Sequence of chain A:
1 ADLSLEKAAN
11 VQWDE

Sequence of chain B:
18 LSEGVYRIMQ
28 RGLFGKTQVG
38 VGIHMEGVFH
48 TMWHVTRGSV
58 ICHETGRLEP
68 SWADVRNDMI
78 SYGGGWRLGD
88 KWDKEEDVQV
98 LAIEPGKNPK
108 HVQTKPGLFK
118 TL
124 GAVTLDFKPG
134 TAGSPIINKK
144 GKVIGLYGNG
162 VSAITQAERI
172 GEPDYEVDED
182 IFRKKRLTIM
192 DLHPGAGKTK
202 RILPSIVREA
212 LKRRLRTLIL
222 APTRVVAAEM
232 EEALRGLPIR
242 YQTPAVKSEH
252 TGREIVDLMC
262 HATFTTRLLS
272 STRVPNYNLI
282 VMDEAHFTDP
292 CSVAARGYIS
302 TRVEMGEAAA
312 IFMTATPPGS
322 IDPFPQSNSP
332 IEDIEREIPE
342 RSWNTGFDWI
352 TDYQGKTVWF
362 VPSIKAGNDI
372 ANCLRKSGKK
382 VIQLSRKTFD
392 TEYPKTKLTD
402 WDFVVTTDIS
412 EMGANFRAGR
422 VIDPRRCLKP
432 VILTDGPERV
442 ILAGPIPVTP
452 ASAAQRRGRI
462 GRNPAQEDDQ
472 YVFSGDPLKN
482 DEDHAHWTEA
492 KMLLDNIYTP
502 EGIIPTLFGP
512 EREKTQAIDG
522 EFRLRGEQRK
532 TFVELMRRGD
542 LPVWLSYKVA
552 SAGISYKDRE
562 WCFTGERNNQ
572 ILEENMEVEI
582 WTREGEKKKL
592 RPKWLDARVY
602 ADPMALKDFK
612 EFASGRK

Contacts between the two chains:
Residue M42 in chain B is in contact with residue V11 in chain A (closest heavy-atom distance 3.8 Å).
Residue I140 in chain B contacts residue V11 in chain A (closest heavy-atom distance 3.6 Å).
Residue S56 in chain B interacts with residue L3 in chain A (closest heavy-atom distance 3.8 Å).
Residue G21 in chain B contacts residue A9 in chain A (closest heavy-atom distance 3.6 Å).
Residue G21 in chain B is in contact with residue N10 in chain A (closest heavy-atom distance 3.9 Å).
Residue Q110 in chain B interacts with residue W13 in chain A (closest heavy-atom distance 3.9 Å).
Residue V22 in chain B is in contact with residue N10 in chain A (closest heavy-atom distance 4.3 Å).
Residue R24 in chain B interacts with residue S4 in chain A (closest heavy-atom distance 3.6 Å).
Residue N141 in chain B is in contact with residue W13 in chain A (closest heavy-atom distance 3.0 Å).
Residue H108 in chain B is in contact with residue D14 in chain A (closest heavy-atom distance 3.8 Å).
Residue L65 in chain B contacts residue L5 in chain A (closest heavy-atom distance 3.9 Å).
Residue D94 in chain B interacts with residue W13 in chain A (closest heavy-atom distance 3.3 Å).
Residue V22 in chain B interacts with residue E6 in chain A (closest heavy-atom distance 4.3 Å).
Residue P106 in chain B contacts residue A8 in chain A (closest heavy-atom distance 4.1 Å).
Residue Q27 in chain B interacts with residue D2 in chain A (closest heavy-atom distance 3.8 Å).
Residue I100 in chain B is in contact with residue A8 in chain A (closest heavy-atom distance 3.9 Å).
Residue V22 in chain B contacts residue A8 in chain A (closest heavy-atom distance 2.8 Å).
Residue V95 in chain B contacts residue W13 in chain A (closest heavy-atom distance 4.0 Å).
Residue V146 in chain B interacts with residue V11 in chain A (closest heavy-atom distance 4.2 Å).
Residue R28 in chain B is in contact with residue D2 in chain A (closest heavy-atom distance 3.1 Å).
Residue Y23 in chain B interacts with residue E6 in chain A (closest heavy-atom distance 3.4 Å).
Residue E20 in chain B contacts residue N10 in chain A (closest heavy-atom distance 3.1 Å).
Residue M26 in chain B is in contact with residue D2 in chain A (closest heavy-atom distance 4.1 Å).
Residue F46 in chain B is in contact with residue L5 in chain A (closest heavy-atom distance 3.5 Å).
Residue I58 in chain B is in contact with residue L5 in chain A (closest heavy-atom distance 3.6 Å).
Residue I58 in chain B is in contact with residue S4 in chain A (closest heavy-atom distance 4.3 Å).
Residue Y23 in chain B interacts with residue K7 in chain A (closest heavy-atom distance 3.5 Å).
Residue I25 in chain B interacts with residue L5 in chain A (closest heavy-atom distance 4.1 Å).
Residue M26 in chain B interacts with residue L3 in chain A (closest heavy-atom distance 3.4 Å).
Residue L98 in chain B interacts with residue N10 in chain A (closest heavy-atom distance 3.5 Å).
Residue R24 in chain B interacts with residue L5 in chain A (closest heavy-atom distance 3.5 Å).
Residue Q96 in chain B contacts residue D14 in chain A (closest heavy-atom distance 3.0 Å).
Residue R24 in chain B interacts with residue E6 in chain A (closest heavy-atom distance 2.8 Å).
Residue I140 in chain B contacts residue Q12 in chain A (closest heavy-atom distance 3.8 Å).
Residue Y23 in chain B contacts residue L5 in chain A (closest heavy-atom distance 4.0 Å).
Residue C59 in chain B interacts with residue L3 in chain A (closest heavy-atom distance 2.8 Å).
Residue I58 in chain B interacts with residue L3 in chain A (closest heavy-atom distance 3.8 Å).
Residue Q96 in chain B is in contact with residue W13 in chain A (closest heavy-atom distance 3.4 Å).
Residue R24 in chain B interacts with residue A8 in chain A (closest heavy-atom distance 4.0 Å).
Residue M26 in chain B interacts with residue S4 in chain A (closest heavy-atom distance 2.9 Å).
Residue I140 in chain B is in contact with residue W13 in chain A (closest heavy-atom distance 3.8 Å).
Residue P106 in chain B is in contact with residue A9 in chain A (closest heavy-atom distance 4.3 Å).
Residue V22 in chain B is in contact with residue K7 in chain A (closest heavy-atom distance 3.5 Å).
Residue G144 in chain B is in contact with residue V11 in chain A (closest heavy-atom distance 3.4 Å).
Residue C59 in chain B contacts residue L5 in chain A (closest heavy-atom distance 3.5 Å).
Residue V22 in chain B interacts with residue A9 in chain A (closest heavy-atom distance 2.6 Å).
Residue I40 in chain B contacts residue V11 in chain A (closest heavy-atom distance 4.0 Å).
Residue H108 in chain B is in contact with residue Q12 in chain A (closest heavy-atom distance 3.6 Å).
Residue Q96 in chain B interacts with residue Q12 in chain A (closest heavy-atom distance 3.8 Å).
Residue G21 in chain B interacts with residue K7 in chain A (closest heavy-atom distance 4.0 Å).
Residue K142 in chain B is in contact with residue W13 in chain A (closest heavy-atom distance 3.6 Å).
Residue V57 in chain B contacts residue A1 in chain A (closest heavy-atom distance 3.8 Å).
Residue Q27 in chain B is in contact with residue L3 in chain A (closest heavy-atom distance 3.8 Å).
Residue E20 in chain B contacts residue K7 in chain A (closest heavy-atom distance 3.1 Å).
Residue L18 in chain B is in contact with residue L5 in chain A (closest heavy-atom distance 4.2 Å).
Residue S19 in chain B is in contact with residue K7 in chain A (closest heavy-atom distance 2.7 Å).
Residue T53 in chain B contacts residue L3 in chain A (closest heavy-atom distance 3.7 Å).
Residue C59 in chain B contacts residue S4 in chain A (closest heavy-atom distance 3.2 Å).
Residue V57 in chain B interacts with residue L3 in chain A (closest heavy-atom distance 3.7 Å).
Residue I25 in chain B is in contact with residue S4 in chain A (closest heavy-atom distance 3.7 Å).

This data describes a binding interaction between two proteins.